Sequence of the second protein:
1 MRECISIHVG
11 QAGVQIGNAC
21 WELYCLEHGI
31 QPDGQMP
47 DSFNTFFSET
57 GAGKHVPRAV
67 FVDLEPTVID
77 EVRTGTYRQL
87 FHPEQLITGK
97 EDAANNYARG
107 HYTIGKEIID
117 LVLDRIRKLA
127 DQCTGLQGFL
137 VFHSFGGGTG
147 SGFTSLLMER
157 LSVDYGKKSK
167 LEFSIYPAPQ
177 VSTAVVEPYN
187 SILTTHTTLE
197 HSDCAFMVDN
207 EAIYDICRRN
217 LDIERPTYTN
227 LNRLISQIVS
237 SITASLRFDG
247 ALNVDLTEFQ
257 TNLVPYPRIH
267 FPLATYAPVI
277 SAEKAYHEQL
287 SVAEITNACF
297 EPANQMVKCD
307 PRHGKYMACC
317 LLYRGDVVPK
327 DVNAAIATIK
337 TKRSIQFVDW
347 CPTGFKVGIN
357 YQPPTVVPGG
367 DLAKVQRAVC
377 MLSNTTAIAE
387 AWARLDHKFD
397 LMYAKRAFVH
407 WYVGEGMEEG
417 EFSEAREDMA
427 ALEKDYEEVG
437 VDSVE

Sequence of the first protein:
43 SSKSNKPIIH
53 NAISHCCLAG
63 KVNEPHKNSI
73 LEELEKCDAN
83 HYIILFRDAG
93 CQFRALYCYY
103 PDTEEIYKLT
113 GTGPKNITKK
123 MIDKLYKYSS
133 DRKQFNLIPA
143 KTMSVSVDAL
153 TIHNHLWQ

These two protein chains interact to form a complex.

Interface contacts:
Residue H393 in the second protein contacts residue R89 in the first protein (closest heavy-atom distance 3.2 Å).
Residue E386 in the second protein is in contact with residue N156 in the first protein (closest heavy-atom distance 3.6 Å).
Residue K394 in the second protein contacts residue D90 in the first protein (closest heavy-atom distance 4.6 Å).
Residue Q176 in the second protein contacts residue A91 in the first protein (closest heavy-atom distance 3.4 Å).
Residue Q176 in the second protein interacts with residue G92 in the first protein (closest heavy-atom distance 4.2 Å).